Contacts between the two chains:
Residue D23 in the second protein is in contact with residue L51 in the first protein (closest heavy-atom distance 3.3 Å).
Residue H38 in the second protein contacts residue Q40 in the first protein (closest heavy-atom distance 3.0 Å).
Residue V65 in the second protein interacts with residue E29 in the first protein (closest heavy-atom distance 3.6 Å).
Residue V22 in the second protein is in contact with residue N30 in the first protein (closest heavy-atom distance 3.2 Å).
Residue V22 in the second protein interacts with residue L51 in the first protein (closest heavy-atom distance 3.5 Å).
Residue P20 in the second protein interacts with residue F55 in the first protein (closest heavy-atom distance 3.2 Å).
Residue C73 in the second protein contacts residue N39 in the first protein (closest heavy-atom distance 3.3 Å).
Residue R34 in the second protein contacts residue E41 in the first protein (closest heavy-atom distance 3.4 Å).
Residue K82 in the second protein interacts with residue L70 in the first protein (closest heavy-atom distance 3.3 Å).
Residue F60 in the second protein interacts with residue R33 in the first protein (closest heavy-atom distance 3.0 Å).
Residue V78 in the second protein is in contact with residue F38 in the first protein (closest heavy-atom distance 3.5 Å).
Residue E67 in the second protein contacts residue Y28 in the first protein (closest heavy-atom distance 3.6 Å).
Residue T70 in the second protein interacts with residue V36 in the first protein (closest heavy-atom distance 3.5 Å).
Residue Q26 in the second protein is in contact with residue L51 in the first protein (closest heavy-atom distance 3.2 Å).
Residue V78 in the second protein contacts residue F69 in the first protein (closest heavy-atom distance 3.3 Å).
Residue F74 in the second protein contacts residue F66 in the first protein (closest heavy-atom distance 3.3 Å).
Residue V65 in the second protein contacts residue L32 in the first protein (closest heavy-atom distance 3.4 Å).
Residue K82 in the second protein is in contact with residue R45 in the first protein (closest heavy-atom distance 3.5 Å).
Residue V78 in the second protein is in contact with residue L70 in the first protein (closest heavy-atom distance 3.6 Å).
Residue T31 in the second protein is in contact with residue E47 in the first protein (closest heavy-atom distance 2.6 Å).
Residue I63 in the second protein is in contact with residue V36 in the first protein (closest heavy-atom distance 3.9 Å).
Residue F39 in the second protein is in contact with residue V42 in the first protein (closest heavy-atom distance 3.9 Å).
Residue T70 in the second protein interacts with residue L35 in the first protein (closest heavy-atom distance 3.5 Å).
Residue I75 in the second protein interacts with residue F15 in the first protein (closest heavy-atom distance 3.7 Å).
Residue Q26 in the second protein contacts residue Q50 in the first protein (closest heavy-atom distance 2.9 Å).
Residue H38 in the second protein is in contact with residue V42 in the first protein (closest heavy-atom distance 3.9 Å).
Residue F74 in the second protein interacts with residue F15 in the first protein (closest heavy-atom distance 3.5 Å).
Residue T19 in the second protein interacts with residue S24 in the first protein (closest heavy-atom distance 3.4 Å).
Residue P20 in the second protein is in contact with residue P54 in the first protein (closest heavy-atom distance 3.5 Å).
Residue Y35 in the second protein is in contact with residue I37 in the first protein (closest heavy-atom distance 3.8 Å).
Residue L24 in the second protein is in contact with residue L51 in the first protein (closest heavy-atom distance 3.7 Å).
Residue F39 in the second protein contacts residue Q40 in the first protein (closest heavy-atom distance 3.0 Å).
Residue R79 in the second protein interacts with residue E11 in the first protein (closest heavy-atom distance 2.9 Å).
Residue R79 in the second protein is in contact with residue F69 in the first protein (closest heavy-atom distance 3.5 Å).
Residue F39 in the second protein contacts residue I37 in the first protein (closest heavy-atom distance 3.7 Å).
Residue Q28 in the second protein is in contact with residue E47 in the first protein (closest heavy-atom distance 2.7 Å).
Residue E67 in the second protein is in contact with residue L32 in the first protein (closest heavy-atom distance 3.7 Å).
Residue R34 in the second protein is in contact with residue S44 in the first protein (closest heavy-atom distance 3.6 Å).
Residue F74 in the second protein interacts with residue L70 in the first protein (closest heavy-atom distance 3.6 Å).
Residue Q15 in the second protein is in contact with residue S24 in the first protein (closest heavy-atom distance 3.7 Å).
Residue F74 in the second protein interacts with residue F69 in the first protein (closest heavy-atom distance 3.5 Å).
Residue L71 in the second protein interacts with residue F15 in the first protein (closest heavy-atom distance 3.5 Å).
Residue T31 in the second protein contacts residue I43 in the first protein (closest heavy-atom distance 3.6 Å).
Residue D16 in the second protein contacts residue R23 in the first protein (closest heavy-atom distance 2.9 Å).
Residue T70 in the second protein interacts with residue L32 in the first protein (closest heavy-atom distance 3.3 Å).
Residue L71 in the second protein interacts with residue L32 in the first protein (closest heavy-atom distance 3.5 Å).
Residue K68 in the second protein is in contact with residue A3 in the first protein (closest heavy-atom distance 3.9 Å).
Residue L27 in the second protein is in contact with residue E47 in the first protein (closest heavy-atom distance 3.3 Å).
Residue L27 in the second protein interacts with residue L51 in the first protein (closest heavy-atom distance 3.6 Å).
Residue V22 in the second protein interacts with residue F55 in the first protein (closest heavy-atom distance 3.6 Å).
Residue F60 in the second protein is in contact with residue I37 in the first protein (closest heavy-atom distance 3.6 Å).
Residue R34 in the second protein is in contact with residue V42 in the first protein (closest heavy-atom distance 2.8 Å).
Residue F60 in the second protein is in contact with residue N30 in the first protein (closest heavy-atom distance 3.2 Å).
Residue I75 in the second protein is in contact with residue F69 in the first protein (closest heavy-atom distance 3.7 Å).
Residue E21 in the second protein contacts residue P54 in the first protein (closest heavy-atom distance 3.3 Å).
Residue V65 in the second protein is in contact with residue V36 in the first protein (closest heavy-atom distance 3.7 Å).
Residue F74 in the second protein interacts with residue L35 in the first protein (closest heavy-atom distance 3.4 Å).
Residue I63 in the second protein interacts with residue R33 in the first protein (closest heavy-atom distance 3.4 Å).
Residue Y35 in the second protein is in contact with residue V42 in the first protein (closest heavy-atom distance 3.4 Å).
Residue S77 in the second protein is in contact with residue N39 in the first protein (closest heavy-atom distance 3.6 Å).

These two protein chains interact to form a complex.

Sequence of the first protein:
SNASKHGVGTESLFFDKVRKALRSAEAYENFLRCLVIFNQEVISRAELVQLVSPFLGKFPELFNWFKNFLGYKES

Sequence of the second protein:
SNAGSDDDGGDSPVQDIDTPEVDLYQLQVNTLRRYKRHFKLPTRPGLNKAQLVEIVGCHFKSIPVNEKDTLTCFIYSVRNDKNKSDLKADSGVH